This data describes a binding interaction between two proteins.

Sequence of the second protein:
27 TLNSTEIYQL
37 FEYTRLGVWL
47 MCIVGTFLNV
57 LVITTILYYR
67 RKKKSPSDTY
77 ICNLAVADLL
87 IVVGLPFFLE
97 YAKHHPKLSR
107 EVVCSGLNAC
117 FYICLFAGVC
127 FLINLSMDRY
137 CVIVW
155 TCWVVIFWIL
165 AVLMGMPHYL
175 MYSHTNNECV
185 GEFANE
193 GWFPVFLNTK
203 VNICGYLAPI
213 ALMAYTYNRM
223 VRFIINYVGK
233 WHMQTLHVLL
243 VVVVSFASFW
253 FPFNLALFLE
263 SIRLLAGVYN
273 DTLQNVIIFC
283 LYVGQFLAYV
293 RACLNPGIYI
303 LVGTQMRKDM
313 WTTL

Contacts between the two chains:
Residue T237 in the second protein interacts with residue G351 in the first protein (closest heavy-atom distance 2.6 Å).
Residue Q307 in the second protein contacts residue L352 in the first protein (closest heavy-atom distance 3.5 Å).
Residue Q236 in the second protein contacts residue G351 in the first protein (closest heavy-atom distance 3.6 Å).
Residue Y229 in the second protein interacts with residue K344 in the first protein (closest heavy-atom distance 4.5 Å).
Residue T237 in the second protein interacts with residue C350 in the first protein (closest heavy-atom distance 4.5 Å).
Residue Q236 in the second protein contacts residue F353 in the first protein (closest heavy-atom distance 4.5 Å).
Residue I77 in the second protein contacts residue F353 in the first protein (closest heavy-atom distance 4.4 Å).
Residue I226 in the second protein interacts with residue L347 in the first protein (closest heavy-atom distance 3.9 Å).
Residue W141 in the second protein contacts residue N346 in the first protein (closest heavy-atom distance 3.5 Å).
Residue Y229 in the second protein is in contact with residue L347 in the first protein (closest heavy-atom distance 4.9 Å).
Residue Q307 in the second protein contacts residue F353 in the first protein (closest heavy-atom distance 3.4 Å).
Residue K68 in the second protein interacts with residue F353 in the first protein (closest heavy-atom distance 3.3 Å).
Residue W141 in the second protein interacts with residue I342 in the first protein (closest heavy-atom distance 4.9 Å).
Residue V240 in the second protein interacts with residue F353 in the first protein (closest heavy-atom distance 4.0 Å).
Residue Y229 in the second protein interacts with residue D340 in the first protein (closest heavy-atom distance 3.9 Å).
Residue V230 in the second protein interacts with residue K344 in the first protein (closest heavy-atom distance 4.7 Å).
Residue M235 in the second protein contacts residue G351 in the first protein (closest heavy-atom distance 3.9 Å).
Residue T237 in the second protein is in contact with residue F353 in the first protein (closest heavy-atom distance 3.2 Å).
Residue Y229 in the second protein is in contact with residue I343 in the first protein (closest heavy-atom distance 3.6 Å).
Residue M308 in the second protein interacts with residue F353 in the first protein (closest heavy-atom distance 4.5 Å).
Residue W141 in the second protein is in contact with residue I343 in the first protein (closest heavy-atom distance 3.6 Å).
Residue Q236 in the second protein interacts with residue L352 in the first protein (closest heavy-atom distance 2.4 Å).
Residue M235 in the second protein interacts with residue L347 in the first protein (closest heavy-atom distance 4.5 Å).
Residue V230 in the second protein interacts with residue L347 in the first protein (closest heavy-atom distance 3.7 Å).
Residue V138 in the second protein is in contact with residue N346 in the first protein (closest heavy-atom distance 4.6 Å).
Residue R135 in the second protein contacts residue C350 in the first protein (closest heavy-atom distance 3.8 Å).
Residue V138 in the second protein contacts residue C350 in the first protein (closest heavy-atom distance 3.6 Å).
Residue T237 in the second protein contacts residue L352 in the first protein (closest heavy-atom distance 3.9 Å).
Residue R135 in the second protein contacts residue F353 in the first protein (closest heavy-atom distance 4.6 Å).
Residue G305 in the second protein is in contact with residue F353 in the first protein (closest heavy-atom distance 4.8 Å).

Sequence of the first protein:
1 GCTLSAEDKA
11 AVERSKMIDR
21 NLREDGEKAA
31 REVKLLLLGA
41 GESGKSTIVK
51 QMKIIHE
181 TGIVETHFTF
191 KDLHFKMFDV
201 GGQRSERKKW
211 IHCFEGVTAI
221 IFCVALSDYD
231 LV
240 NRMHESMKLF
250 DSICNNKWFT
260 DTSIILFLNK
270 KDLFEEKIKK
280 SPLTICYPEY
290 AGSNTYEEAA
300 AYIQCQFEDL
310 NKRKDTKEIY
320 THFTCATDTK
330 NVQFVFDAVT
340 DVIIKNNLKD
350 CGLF